Interface contacts:
Residue K67 in chain A contacts residue P3 in chain B (closest heavy-atom distance 4.3 Å).
Residue F100 in chain A contacts residue T5 in chain B (closest heavy-atom distance 4.9 Å).
Residue K147 in chain A is in contact with residue G7 in chain B (closest heavy-atom distance 4.4 Å).
Residue A70 in chain A is in contact with residue T5 in chain B (closest heavy-atom distance 4.5 Å).
Residue W148 in chain A is in contact with residue G7 in chain B (closest heavy-atom distance 2.5 Å).
Residue E64 in chain A interacts with residue Y2 in chain B (closest heavy-atom distance 2.7 Å).
Residue N78 in chain A is in contact with residue F6 in chain B (closest heavy-atom distance 4.5 Å).
Residue M98 in chain A contacts residue T5 in chain B (closest heavy-atom distance 4.6 Å).
Residue V153 in chain A interacts with residue F6 in chain B (closest heavy-atom distance 3.5 Å).
Residue Q156 in chain A is in contact with residue F6 in chain B (closest heavy-atom distance 3.9 Å).
Residue E64 in chain A is in contact with residue R1 in chain B (closest heavy-atom distance 2.9 Å).
Residue M6 in chain A interacts with residue R1 in chain B (closest heavy-atom distance 4.2 Å).
Residue F23 in chain A is in contact with residue Y2 in chain B (closest heavy-atom distance 4.1 Å).
Residue W148 in chain A interacts with residue W8 in chain B (closest heavy-atom distance 3.3 Å).
Residue I81 in chain A interacts with residue W8 in chain B (closest heavy-atom distance 3.4 Å).
Residue K67 in chain A contacts residue Y2 in chain B (closest heavy-atom distance 2.5 Å).
Residue F100 in chain A interacts with residue P3 in chain B (closest heavy-atom distance 3.3 Å).
Residue Q156 in chain A is in contact with residue L4 in chain B (closest heavy-atom distance 3.2 Å).
Residue Y117 in chain A contacts residue F6 in chain B (closest heavy-atom distance 4.3 Å).
Residue T74 in chain A is in contact with residue G7 in chain B (closest heavy-atom distance 3.5 Å).
Residue A25 in chain A interacts with residue Y2 in chain B (closest heavy-atom distance 4.2 Å).
Residue Y8 in chain A is in contact with residue Y2 in chain B (closest heavy-atom distance 3.5 Å).
Residue L96 in chain A is in contact with residue W8 in chain B (closest heavy-atom distance 3.6 Å).
Residue T74 in chain A interacts with residue F6 in chain B (closest heavy-atom distance 3.5 Å).
Residue Y8 in chain A interacts with residue P3 in chain B (closest heavy-atom distance 4.7 Å).
Residue Y8 in chain A contacts residue R1 in chain B (closest heavy-atom distance 3.2 Å).
Residue V68 in chain A contacts residue Y2 in chain B (closest heavy-atom distance 3.6 Å).
Residue M46 in chain A contacts residue Y2 in chain B (closest heavy-atom distance 4.3 Å).
Residue Q157 in chain A contacts residue L4 in chain B (closest heavy-atom distance 3.8 Å).
Residue Y117 in chain A contacts residue T5 in chain B (closest heavy-atom distance 4.8 Å).
Residue H71 in chain A is in contact with residue T5 in chain B (closest heavy-atom distance 2.8 Å).
Residue F100 in chain A contacts residue L4 in chain B (closest heavy-atom distance 4.2 Å).
Residue T144 in chain A interacts with residue G7 in chain B (closest heavy-atom distance 4.8 Å).
Residue K67 in chain A interacts with residue T5 in chain B (closest heavy-atom distance 4.8 Å).
Residue G168 in chain A contacts residue R1 in chain B (closest heavy-atom distance 4.8 Å).
Residue Y117 in chain A contacts residue W8 in chain B (closest heavy-atom distance 3.5 Å).
Residue I125 in chain A is in contact with residue W8 in chain B (closest heavy-atom distance 4.7 Å).
Residue Y160 in chain A is in contact with residue P3 in chain B (closest heavy-atom distance 3.2 Å).
Residue E63 in chain A interacts with residue R1 in chain B (closest heavy-atom distance 2.8 Å).
Residue T164 in chain A contacts residue R1 in chain B (closest heavy-atom distance 3.9 Å).
Residue Q157 in chain A is in contact with residue F6 in chain B (closest heavy-atom distance 3.8 Å).
Residue A82 in chain A contacts residue W8 in chain B (closest heavy-atom distance 4.5 Å).
Residue T74 in chain A is in contact with residue T5 in chain B (closest heavy-atom distance 4.3 Å).
Residue M98 in chain A contacts residue Y2 in chain B (closest heavy-atom distance 4.4 Å).
Residue Y85 in chain A contacts residue W8 in chain B (closest heavy-atom distance 3.1 Å).
Residue Y160 in chain A interacts with residue Y2 in chain B (closest heavy-atom distance 4.3 Å).
Residue S10 in chain A interacts with residue Y2 in chain B (closest heavy-atom distance 4.4 Å).
Residue Y160 in chain A interacts with residue R1 in chain B (closest heavy-atom distance 2.5 Å).
Residue Y124 in chain A contacts residue W8 in chain B (closest heavy-atom distance 3.4 Å).
Residue T144 in chain A contacts residue W8 in chain B (closest heavy-atom distance 3.2 Å).
Residue K67 in chain A contacts residue R1 in chain B (closest heavy-atom distance 3.2 Å).
Residue W148 in chain A contacts residue F6 in chain B (closest heavy-atom distance 3.5 Å).
Residue N78 in chain A interacts with residue W8 in chain B (closest heavy-atom distance 2.9 Å).
Residue H71 in chain A is in contact with residue Y2 in chain B (closest heavy-atom distance 2.6 Å).
Residue N78 in chain A interacts with residue G7 in chain B (closest heavy-atom distance 3.7 Å).
Residue Y172 in chain A interacts with residue R1 in chain B (closest heavy-atom distance 3.0 Å).
Residue Y60 in chain A contacts residue R1 in chain B (closest heavy-atom distance 3.6 Å).
Residue K147 in chain A interacts with residue W8 in chain B (closest heavy-atom distance 2.5 Å).

Sequence of chain B:
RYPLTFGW

Sequence of chain A:
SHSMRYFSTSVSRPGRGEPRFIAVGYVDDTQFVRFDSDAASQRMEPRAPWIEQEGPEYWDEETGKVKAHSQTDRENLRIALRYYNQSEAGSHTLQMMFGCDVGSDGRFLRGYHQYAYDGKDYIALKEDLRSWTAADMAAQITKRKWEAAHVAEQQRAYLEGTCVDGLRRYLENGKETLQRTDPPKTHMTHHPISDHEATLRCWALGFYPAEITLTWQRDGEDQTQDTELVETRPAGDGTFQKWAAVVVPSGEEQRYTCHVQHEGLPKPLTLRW

These two protein chains interact to form a complex.